Sequence of chain B:
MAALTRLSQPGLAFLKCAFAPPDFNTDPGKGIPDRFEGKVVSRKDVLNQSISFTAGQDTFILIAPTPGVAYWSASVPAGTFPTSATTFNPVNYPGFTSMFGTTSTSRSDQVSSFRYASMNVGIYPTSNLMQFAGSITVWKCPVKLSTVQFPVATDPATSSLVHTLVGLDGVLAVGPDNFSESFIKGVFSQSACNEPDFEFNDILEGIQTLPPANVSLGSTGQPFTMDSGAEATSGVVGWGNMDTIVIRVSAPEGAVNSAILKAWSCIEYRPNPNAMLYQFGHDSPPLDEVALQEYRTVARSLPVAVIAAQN

The following describes two proteins that form a bound complex.

Sequence of chain A:
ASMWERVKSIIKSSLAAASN

Interface contacts:
Residue T57 in chain B is in contact with residue A17 in chain A (closest heavy-atom distance 4.2 Å).
Residue T57 in chain B interacts with residue N20 in chain A (closest heavy-atom distance 3.8 Å).